Sequence of protein 2:
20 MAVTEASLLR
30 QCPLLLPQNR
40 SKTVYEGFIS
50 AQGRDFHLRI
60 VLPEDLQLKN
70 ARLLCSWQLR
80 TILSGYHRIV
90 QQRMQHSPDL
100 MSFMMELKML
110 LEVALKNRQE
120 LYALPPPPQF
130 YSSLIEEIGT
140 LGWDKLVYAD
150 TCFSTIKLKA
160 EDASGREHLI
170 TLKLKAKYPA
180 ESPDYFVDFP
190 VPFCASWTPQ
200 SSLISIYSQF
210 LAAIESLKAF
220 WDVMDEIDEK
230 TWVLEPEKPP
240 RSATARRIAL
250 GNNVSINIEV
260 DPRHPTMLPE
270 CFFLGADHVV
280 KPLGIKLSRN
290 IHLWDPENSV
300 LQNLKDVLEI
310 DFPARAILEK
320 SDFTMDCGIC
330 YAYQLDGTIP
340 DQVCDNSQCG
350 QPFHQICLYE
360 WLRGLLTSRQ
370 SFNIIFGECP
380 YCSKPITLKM

Sequence of protein 1:
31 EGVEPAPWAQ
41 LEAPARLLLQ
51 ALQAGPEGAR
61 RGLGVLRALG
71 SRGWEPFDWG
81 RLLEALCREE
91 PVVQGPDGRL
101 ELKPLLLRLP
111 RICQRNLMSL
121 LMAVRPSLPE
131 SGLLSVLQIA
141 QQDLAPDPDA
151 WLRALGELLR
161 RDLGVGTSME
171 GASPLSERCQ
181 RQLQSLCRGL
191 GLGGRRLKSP

These two protein chains interact to form a complex.

Interface contacts:
Residue E236 in protein 2 contacts residue S71 in protein 1 (closest heavy-atom distance 2.7 Å).
Residue L365 in protein 2 contacts residue V33 in protein 1 (closest heavy-atom distance 4.2 Å).
Residue R246 in protein 2 contacts residue R67 in protein 1 (closest heavy-atom distance 3.9 Å).
Residue Q91 in protein 2 contacts residue V93 in protein 1 (closest heavy-atom distance 4.6 Å).
Residue F185 in protein 2 interacts with residue P129 in protein 1 (closest heavy-atom distance 4.6 Å).
Residue H95 in protein 2 contacts residue G98 in protein 1 (closest heavy-atom distance 3.5 Å).
Residue K237 in protein 2 is in contact with residue E75 in protein 1 (closest heavy-atom distance 3.4 Å).
Residue Y380 in protein 2 is in contact with residue L47 in protein 1 (closest heavy-atom distance 4.1 Å).
Residue E119 in protein 2 interacts with residue R88 in protein 1 (closest heavy-atom distance 3.6 Å).
Residue Y330 in protein 2 contacts residue V65 in protein 1 (closest heavy-atom distance 3.3 Å).
Residue Y380 in protein 2 is in contact with residue R72 in protein 1 (closest heavy-atom distance 3.1 Å).
Residue V190 in protein 2 is in contact with residue P126 in protein 1 (closest heavy-atom distance 4.0 Å).
Residue W360 in protein 2 contacts residue L47 in protein 1 (closest heavy-atom distance 3.6 Å).
Residue F192 in protein 2 interacts with residue E130 in protein 1 (closest heavy-atom distance 4.6 Å).
Residue P191 in protein 2 contacts residue L128 in protein 1 (closest heavy-atom distance 4.7 Å).
Residue R92 in protein 2 is in contact with residue L100 in protein 1 (closest heavy-atom distance 3.2 Å).
Residue E234 in protein 2 is in contact with residue R67 in protein 1 (closest heavy-atom distance 3.8 Å).
Residue P191 in protein 2 is in contact with residue E130 in protein 1 (closest heavy-atom distance 4.3 Å).
Residue P189 in protein 2 interacts with residue P126 in protein 1 (closest heavy-atom distance 2.7 Å).
Residue H95 in protein 2 contacts residue D97 in protein 1 (closest heavy-atom distance 3.5 Å).
Residue I328 in protein 2 contacts residue R61 in protein 1 (closest heavy-atom distance 3.2 Å).
Residue W360 in protein 2 is in contact with residue A51 in protein 1 (closest heavy-atom distance 4.5 Å).
Residue C329 in protein 2 interacts with residue R61 in protein 1 (closest heavy-atom distance 3.5 Å).
Residue R92 in protein 2 interacts with residue V93 in protein 1 (closest heavy-atom distance 4.2 Å).
Residue I88 in protein 2 contacts residue L100 in protein 1 (closest heavy-atom distance 3.6 Å).
Residue Y85 in protein 2 contacts residue E90 in protein 1 (closest heavy-atom distance 3.2 Å).
Residue R92 in protein 2 contacts residue G98 in protein 1 (closest heavy-atom distance 3.5 Å).
Residue N116 in protein 2 interacts with residue E90 in protein 1 (closest heavy-atom distance 2.9 Å).
Residue N116 in protein 2 interacts with residue R88 in protein 1 (closest heavy-atom distance 3.2 Å).
Residue P191 in protein 2 is in contact with residue P126 in protein 1 (closest heavy-atom distance 3.7 Å).
Residue I88 in protein 2 contacts residue P91 in protein 1 (closest heavy-atom distance 4.6 Å).
Residue C193 in protein 2 is in contact with residue E130 in protein 1 (closest heavy-atom distance 4.0 Å).
Residue W360 in protein 2 is in contact with residue Q50 in protein 1 (closest heavy-atom distance 3.1 Å).
Residue S382 in protein 2 is in contact with residue R46 in protein 1 (closest heavy-atom distance 4.3 Å).
Residue L364 in protein 2 interacts with residue Q50 in protein 1 (closest heavy-atom distance 4.0 Å).
Residue K115 in protein 2 interacts with residue E89 in protein 1 (closest heavy-atom distance 4.7 Å).
Residue Y330 in protein 2 contacts residue R67 in protein 1 (closest heavy-atom distance 4.7 Å).
Residue M108 in protein 2 is in contact with residue L102 in protein 1 (closest heavy-atom distance 3.6 Å).
Residue E236 in protein 2 interacts with residue E75 in protein 1 (closest heavy-atom distance 4.2 Å).
Residue Y85 in protein 2 interacts with residue P91 in protein 1 (closest heavy-atom distance 3.8 Å).
Residue P239 in protein 2 interacts with residue E75 in protein 1 (closest heavy-atom distance 4.5 Å).
Residue M108 in protein 2 interacts with residue L100 in protein 1 (closest heavy-atom distance 4.0 Å).
Residue P189 in protein 2 contacts residue S127 in protein 1 (closest heavy-atom distance 3.7 Å).
Residue V112 in protein 2 is in contact with residue E89 in protein 1 (closest heavy-atom distance 3.8 Å).
Residue S241 in protein 2 is in contact with residue S127 in protein 1 (closest heavy-atom distance 4.6 Å).
Residue P379 in protein 2 contacts residue L47 in protein 1 (closest heavy-atom distance 4.5 Å).
Residue R92 in protein 2 interacts with residue R99 in protein 1 (closest heavy-atom distance 3.3 Å).
Residue F185 in protein 2 interacts with residue G80 in protein 1 (closest heavy-atom distance 3.8 Å).
Residue Y380 in protein 2 contacts residue A68 in protein 1 (closest heavy-atom distance 4.0 Å).
Residue V112 in protein 2 is in contact with residue L102 in protein 1 (closest heavy-atom distance 3.6 Å).
Residue Y330 in protein 2 is in contact with residue G64 in protein 1 (closest heavy-atom distance 3.7 Å).
Residue R87 in protein 2 interacts with residue E31 in protein 1 (closest heavy-atom distance 4.3 Å).
Residue Y330 in protein 2 interacts with residue A68 in protein 1 (closest heavy-atom distance 4.7 Å).
Residue Y330 in protein 2 is in contact with residue R61 in protein 1 (closest heavy-atom distance 3.7 Å).
Residue T323 in protein 2 is in contact with residue R67 in protein 1 (closest heavy-atom distance 4.7 Å).
Residue K237 in protein 2 interacts with residue G70 in protein 1 (closest heavy-atom distance 4.8 Å).
Residue E236 in protein 2 contacts residue G70 in protein 1 (closest heavy-atom distance 3.4 Å).
Residue N116 in protein 2 is in contact with residue E89 in protein 1 (closest heavy-atom distance 3.2 Å).
Residue E105 in protein 2 is in contact with residue L100 in protein 1 (closest heavy-atom distance 3.4 Å).
Residue C381 in protein 2 contacts residue R72 in protein 1 (closest heavy-atom distance 4.5 Å).